Interface contacts:
Residue Q9 in protein 1 interacts with residue T165 in protein 2 (closest heavy-atom distance 3.2 Å).
Residue Q24 in protein 1 contacts residue P51 in protein 2 (closest heavy-atom distance 3.4 Å).
Residue Q9 in protein 1 interacts with residue V163 in protein 2 (closest heavy-atom distance 2.7 Å).
Residue N13 in protein 1 contacts residue A160 in protein 2 (closest heavy-atom distance 3.7 Å).
Residue V18 in protein 1 contacts residue G156 in protein 2 (closest heavy-atom distance 2.8 Å).
Residue A10 in protein 1 is in contact with residue V163 in protein 2 (closest heavy-atom distance 3.4 Å).
Residue G16 in protein 1 interacts with residue I139 in protein 2 (closest heavy-atom distance 3.8 Å).
Residue N13 in protein 1 contacts residue I34 in protein 2 (closest heavy-atom distance 3.1 Å).
Residue S8 in protein 1 is in contact with residue I166 in protein 2 (closest heavy-atom distance 3.0 Å).
Residue T11 in protein 1 is in contact with residue K32 in protein 2 (closest heavy-atom distance 2.8 Å).
Residue T11 in protein 1 is in contact with residue L30 in protein 2 (closest heavy-atom distance 2.9 Å).
Residue T19 in protein 1 interacts with residue V39 in protein 2 (closest heavy-atom distance 3.3 Å).
Residue G16 in protein 1 contacts residue V158 in protein 2 (closest heavy-atom distance 3.1 Å).
Residue S15 in protein 1 is in contact with residue V158 in protein 2 (closest heavy-atom distance 3.2 Å).
Residue S8 in protein 1 contacts residue L164 in protein 2 (closest heavy-atom distance 3.4 Å).
Residue S7 in protein 1 is in contact with residue T19 in protein 2 (closest heavy-atom distance 3.5 Å).
Residue G16 in protein 1 is in contact with residue G37 in protein 2 (closest heavy-atom distance 3.5 Å).
Residue F14 in protein 1 interacts with residue D159 in protein 2 (closest heavy-atom distance 3.7 Å).
Residue N13 in protein 1 is in contact with residue T161 in protein 2 (closest heavy-atom distance 3.5 Å).
Residue A10 in protein 1 is in contact with residue L164 in protein 2 (closest heavy-atom distance 2.8 Å).
Residue F14 in protein 1 contacts residue A160 in protein 2 (closest heavy-atom distance 2.9 Å).
Residue T27 in protein 1 is in contact with residue Q53 in protein 2 (closest heavy-atom distance 3.8 Å).
Residue S20 in protein 1 interacts with residue K41 in protein 2 (closest heavy-atom distance 3.1 Å).
Residue R17 in protein 1 interacts with residue G37 in protein 2 (closest heavy-atom distance 3.7 Å).
Residue N13 in protein 1 contacts residue V31 in protein 2 (closest heavy-atom distance 3.6 Å).
Residue S21 in protein 1 interacts with residue S40 in protein 2 (closest heavy-atom distance 3.4 Å).
Residue T11 in protein 1 contacts residue V31 in protein 2 (closest heavy-atom distance 3.6 Å).
Residue S8 in protein 1 is in contact with residue V25 in protein 2 (closest heavy-atom distance 3.4 Å).
Residue S21 in protein 1 is in contact with residue K41 in protein 2 (closest heavy-atom distance 2.9 Å).
Residue L22 in protein 1 contacts residue S40 in protein 2 (closest heavy-atom distance 3.8 Å).
Residue T19 in protein 1 is in contact with residue I149 in protein 2 (closest heavy-atom distance 3.0 Å).
Residue L30 in protein 1 is in contact with residue E38 in protein 2 (closest heavy-atom distance 3.1 Å).
Residue S15 in protein 1 contacts residue I34 in protein 2 (closest heavy-atom distance 3.2 Å).
Residue T27 in protein 1 interacts with residue G37 in protein 2 (closest heavy-atom distance 3.6 Å).
Residue S8 in protein 1 interacts with residue T165 in protein 2 (closest heavy-atom distance 3.4 Å).
Residue S15 in protein 1 is in contact with residue L36 in protein 2 (closest heavy-atom distance 2.9 Å).
Residue L12 in protein 1 contacts residue T161 in protein 2 (closest heavy-atom distance 3.3 Å).
Residue L12 in protein 1 contacts residue A160 in protein 2 (closest heavy-atom distance 3.7 Å).
Residue L12 in protein 1 contacts residue K32 in protein 2 (closest heavy-atom distance 3.7 Å).
Residue D6 in protein 1 interacts with residue S20 in protein 2 (closest heavy-atom distance 3.1 Å).
Residue Q9 in protein 1 contacts residue L30 in protein 2 (closest heavy-atom distance 3.5 Å).
Residue Q24 in protein 1 contacts residue E38 in protein 2 (closest heavy-atom distance 3.5 Å).
Residue R17 in protein 1 contacts residue E38 in protein 2 (closest heavy-atom distance 3.5 Å).
Residue V25 in protein 1 is in contact with residue E38 in protein 2 (closest heavy-atom distance 3.6 Å).
Residue L12 in protein 1 is in contact with residue G162 in protein 2 (closest heavy-atom distance 3.1 Å).
Residue R17 in protein 1 contacts residue V39 in protein 2 (closest heavy-atom distance 2.9 Å).
Residue F14 in protein 1 contacts residue L86 in protein 2 (closest heavy-atom distance 3.8 Å).
Residue Q9 in protein 1 is in contact with residue R17 in protein 2 (closest heavy-atom distance 3.3 Å).
Residue T19 in protein 1 contacts residue S40 in protein 2 (closest heavy-atom distance 3.6 Å).
Residue G16 in protein 1 interacts with residue T157 in protein 2 (closest heavy-atom distance 3.8 Å).
Residue T19 in protein 1 is in contact with residue K41 in protein 2 (closest heavy-atom distance 3.8 Å).
Residue N13 in protein 1 interacts with residue N33 in protein 2 (closest heavy-atom distance 3.6 Å).
Residue L22 in protein 1 is in contact with residue S42 in protein 2 (closest heavy-atom distance 3.5 Å).
Residue D6 in protein 1 is in contact with residue T19 in protein 2 (closest heavy-atom distance 3.7 Å).
Residue R17 in protein 1 interacts with residue G156 in protein 2 (closest heavy-atom distance 3.4 Å).
Residue N13 in protein 1 interacts with residue K32 in protein 2 (closest heavy-atom distance 3.2 Å).
Residue V18 in protein 1 interacts with residue V39 in protein 2 (closest heavy-atom distance 3.7 Å).
Residue Q9 in protein 1 contacts residue L164 in protein 2 (closest heavy-atom distance 3.4 Å).
Residue V18 in protein 1 interacts with residue A155 in protein 2 (closest heavy-atom distance 3.5 Å).
Residue F14 in protein 1 is in contact with residue I34 in protein 2 (closest heavy-atom distance 3.3 Å).

These two protein chains interact to form a complex.

Sequence of protein 2:
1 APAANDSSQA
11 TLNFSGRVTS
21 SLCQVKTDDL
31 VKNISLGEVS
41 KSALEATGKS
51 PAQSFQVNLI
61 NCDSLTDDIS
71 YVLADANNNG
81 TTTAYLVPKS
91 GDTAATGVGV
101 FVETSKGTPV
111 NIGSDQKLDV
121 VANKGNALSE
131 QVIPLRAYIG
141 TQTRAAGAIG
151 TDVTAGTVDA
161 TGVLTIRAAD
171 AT

Sequence of protein 1:
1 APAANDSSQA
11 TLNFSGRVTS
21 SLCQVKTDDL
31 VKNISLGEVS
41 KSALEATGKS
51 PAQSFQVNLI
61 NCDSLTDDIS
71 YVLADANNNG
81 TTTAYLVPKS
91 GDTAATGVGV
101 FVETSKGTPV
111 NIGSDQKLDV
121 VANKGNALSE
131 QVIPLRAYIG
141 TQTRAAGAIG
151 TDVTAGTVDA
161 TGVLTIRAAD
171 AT